Sequence of protein 1:
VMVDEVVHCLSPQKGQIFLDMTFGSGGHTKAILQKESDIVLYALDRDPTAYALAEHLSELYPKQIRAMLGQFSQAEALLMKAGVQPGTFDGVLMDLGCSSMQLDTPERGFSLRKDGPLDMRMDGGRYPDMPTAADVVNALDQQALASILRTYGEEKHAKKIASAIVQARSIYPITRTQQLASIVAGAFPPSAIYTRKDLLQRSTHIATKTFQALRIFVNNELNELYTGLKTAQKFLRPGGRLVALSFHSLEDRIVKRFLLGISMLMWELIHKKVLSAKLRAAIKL

Interface contacts:
Residue V141 in protein 1 contacts residue I22 in protein 2 (closest heavy-atom distance 3.9 Å).
Residue P133 in protein 1 is in contact with residue K26 in protein 2 (closest heavy-atom distance 4.5 Å).
Residue P136 in protein 1 interacts with residue M23 in protein 2 (closest heavy-atom distance 3.7 Å).
Residue D146 in protein 1 is in contact with residue Q21 in protein 2 (closest heavy-atom distance 3.6 Å).
Residue Y157 in protein 1 interacts with residue I13 in protein 2 (closest heavy-atom distance 3.7 Å).
Residue I259 in protein 1 is in contact with residue C11 in protein 2 (closest heavy-atom distance 4.2 Å).
Residue A149 in protein 1 interacts with residue L18 in protein 2 (closest heavy-atom distance 4.0 Å).
Residue I221 in protein 1 contacts residue H15 in protein 2 (closest heavy-atom distance 4.6 Å).
Residue F222 in protein 1 interacts with residue I13 in protein 2 (closest heavy-atom distance 3.9 Å).
Residue F222 in protein 1 contacts residue H15 in protein 2 (closest heavy-atom distance 3.5 Å).
Residue A144 in protein 1 contacts residue I22 in protein 2 (closest heavy-atom distance 4.0 Å).
Residue L145 in protein 1 contacts residue L18 in protein 2 (closest heavy-atom distance 3.9 Å).
Residue N225 in protein 1 contacts residue H15 in protein 2 (closest heavy-atom distance 3.1 Å).
Residue N228 in protein 1 is in contact with residue C11 in protein 2 (closest heavy-atom distance 3.5 Å).
Residue M135 in protein 1 contacts residue K26 in protein 2 (closest heavy-atom distance 4.6 Å).
Residue D134 in protein 1 interacts with residue M23 in protein 2 (closest heavy-atom distance 3.6 Å).
Residue D140 in protein 1 is in contact with residue K26 in protein 2 (closest heavy-atom distance 3.0 Å).
Residue I153 in protein 1 interacts with residue I13 in protein 2 (closest heavy-atom distance 4.0 Å).
Residue A144 in protein 1 is in contact with residue Y25 in protein 2 (closest heavy-atom distance 3.4 Å).
Residue Y231 in protein 1 is in contact with residue L10 in protein 2 (closest heavy-atom distance 3.7 Å).
Residue N228 in protein 1 contacts residue I13 in protein 2 (closest heavy-atom distance 4.7 Å).
Residue D140 in protein 1 is in contact with residue I22 in protein 2 (closest heavy-atom distance 3.7 Å).
Residue N228 in protein 1 is in contact with residue L10 in protein 2 (closest heavy-atom distance 3.0 Å).
Residue F222 in protein 1 is in contact with residue L18 in protein 2 (closest heavy-atom distance 3.7 Å).
Residue D134 in protein 1 is in contact with residue K26 in protein 2 (closest heavy-atom distance 3.6 Å).
Residue S152 in protein 1 contacts residue I13 in protein 2 (closest heavy-atom distance 3.2 Å).
Residue N143 in protein 1 is in contact with residue Y25 in protein 2 (closest heavy-atom distance 3.3 Å).
Residue L227 in protein 1 is in contact with residue C11 in protein 2 (closest heavy-atom distance 3.7 Å).
Residue P136 in protein 1 contacts residue N19 in protein 2 (closest heavy-atom distance 3.9 Å).
Residue F222 in protein 1 contacts residue I22 in protein 2 (closest heavy-atom distance 3.9 Å).
Residue I153 in protein 1 is in contact with residue L18 in protein 2 (closest heavy-atom distance 4.3 Å).
Residue P136 in protein 1 contacts residue K26 in protein 2 (closest heavy-atom distance 4.4 Å).
Residue T156 in protein 1 is in contact with residue C11 in protein 2 (closest heavy-atom distance 3.6 Å).
Residue N228 in protein 1 is in contact with residue H15 in protein 2 (closest heavy-atom distance 3.4 Å).
Residue N228 in protein 1 interacts with residue S9 in protein 2 (closest heavy-atom distance 3.5 Å).
Residue F222 in protein 1 interacts with residue N19 in protein 2 (closest heavy-atom distance 4.7 Å).
Residue P136 in protein 1 interacts with residue I22 in protein 2 (closest heavy-atom distance 3.6 Å).
Residue A144 in protein 1 contacts residue Q21 in protein 2 (closest heavy-atom distance 4.6 Å).
Residue D140 in protein 1 contacts residue Y25 in protein 2 (closest heavy-atom distance 3.9 Å).
Residue L145 in protein 1 is in contact with residue Q21 in protein 2 (closest heavy-atom distance 4.2 Å).
Residue L145 in protein 1 interacts with residue I22 in protein 2 (closest heavy-atom distance 3.8 Å).
Residue Y157 in protein 1 interacts with residue C11 in protein 2 (closest heavy-atom distance 4.1 Å).
Residue Y157 in protein 1 contacts residue H15 in protein 2 (closest heavy-atom distance 2.6 Å).
Residue T156 in protein 1 interacts with residue I13 in protein 2 (closest heavy-atom distance 4.0 Å).

Sequence of protein 2:
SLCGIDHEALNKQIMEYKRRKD

This data describes a binding interaction between two proteins.